Residue-level contacts at the interface:
Residue R82 in protein 1 contacts residue D6 in protein 2 (closest heavy-atom distance 3.0 Å).
Residue R82 in protein 1 interacts with residue R3 in protein 2 (closest heavy-atom distance 4.0 Å).
Residue I83 in protein 1 contacts residue R3 in protein 2 (closest heavy-atom distance 3.7 Å).
Residue F80 in protein 1 interacts with residue R9 in protein 2 (closest heavy-atom distance 4.2 Å).
Residue E439 in protein 1 is in contact with residue R3 in protein 2 (closest heavy-atom distance 3.1 Å).
Residue V81 in protein 1 interacts with residue R3 in protein 2 (closest heavy-atom distance 4.0 Å).
Residue F80 in protein 1 contacts residue R3 in protein 2 (closest heavy-atom distance 5.0 Å).
Residue F80 in protein 1 interacts with residue F10 in protein 2 (closest heavy-atom distance 3.6 Å).
Residue F80 in protein 1 is in contact with residue M7 in protein 2 (closest heavy-atom distance 4.0 Å).
Residue E444 in protein 1 interacts with residue F10 in protein 2 (closest heavy-atom distance 3.5 Å).
Residue F80 in protein 1 interacts with residue D6 in protein 2 (closest heavy-atom distance 3.2 Å).
Residue G79 in protein 1 contacts residue D6 in protein 2 (closest heavy-atom distance 5.0 Å).
Residue I443 in protein 1 contacts residue F10 in protein 2 (closest heavy-atom distance 4.2 Å).
Residue I443 in protein 1 is in contact with residue R3 in protein 2 (closest heavy-atom distance 5.0 Å).
Residue I443 in protein 1 contacts residue M7 in protein 2 (closest heavy-atom distance 3.7 Å).
Residue I83 in protein 1 contacts residue F2 in protein 2 (closest heavy-atom distance 4.3 Å).
Residue L49 in protein 1 contacts residue R9 in protein 2 (closest heavy-atom distance 4.9 Å).
Residue M447 in protein 1 contacts residue F10 in protein 2 (closest heavy-atom distance 3.5 Å).

Sequence of protein 2:
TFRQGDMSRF

Sequence of protein 1:
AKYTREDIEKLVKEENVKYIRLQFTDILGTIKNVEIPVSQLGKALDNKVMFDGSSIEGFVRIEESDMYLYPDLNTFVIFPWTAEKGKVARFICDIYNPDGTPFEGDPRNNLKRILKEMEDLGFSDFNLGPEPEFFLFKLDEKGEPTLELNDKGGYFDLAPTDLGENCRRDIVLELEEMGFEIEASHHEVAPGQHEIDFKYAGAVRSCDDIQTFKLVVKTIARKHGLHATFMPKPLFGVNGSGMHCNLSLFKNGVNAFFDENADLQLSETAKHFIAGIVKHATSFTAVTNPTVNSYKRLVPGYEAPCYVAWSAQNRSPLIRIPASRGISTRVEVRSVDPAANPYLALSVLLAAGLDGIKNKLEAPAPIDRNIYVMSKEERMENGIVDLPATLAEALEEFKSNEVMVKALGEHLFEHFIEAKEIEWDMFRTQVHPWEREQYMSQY

These two protein chains interact to form a complex.